Contacts between the two chains:
Residue T320 in the second protein is in contact with residue A112 in the first protein (closest heavy-atom distance 4.3 Å).
Residue K318 in the second protein contacts residue D111 in the first protein (closest heavy-atom distance 3.3 Å).
Residue N316 in the second protein is in contact with residue K117 in the first protein (closest heavy-atom distance 4.8 Å).
Residue K318 in the second protein is in contact with residue R110 in the first protein (closest heavy-atom distance 3.8 Å).
Residue Y322 in the second protein is in contact with residue K108 in the first protein (closest heavy-atom distance 2.3 Å).
Residue T320 in the second protein interacts with residue D111 in the first protein (closest heavy-atom distance 3.3 Å).

These two protein chains interact to form a complex.

Sequence of the first protein:
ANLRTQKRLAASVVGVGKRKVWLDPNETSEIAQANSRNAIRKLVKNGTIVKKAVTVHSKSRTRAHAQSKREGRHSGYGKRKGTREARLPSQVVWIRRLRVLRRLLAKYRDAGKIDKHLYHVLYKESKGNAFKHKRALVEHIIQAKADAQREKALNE

Sequence of the second protein:
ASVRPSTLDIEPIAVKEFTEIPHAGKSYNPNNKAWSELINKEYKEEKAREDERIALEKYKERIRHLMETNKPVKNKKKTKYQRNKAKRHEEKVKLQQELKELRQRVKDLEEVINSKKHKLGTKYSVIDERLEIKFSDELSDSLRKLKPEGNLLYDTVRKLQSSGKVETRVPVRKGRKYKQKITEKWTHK